This data describes a binding interaction between two proteins.

Sequence of the first protein:
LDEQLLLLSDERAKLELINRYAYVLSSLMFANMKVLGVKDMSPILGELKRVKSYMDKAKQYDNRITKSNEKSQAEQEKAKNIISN

Contacts between the two chains:
Residue R355 in the second protein contacts residue E35 in the first protein (closest heavy-atom distance 3.5 Å).
Residue G356 in the second protein interacts with residue D34 in the first protein (closest heavy-atom distance 4.3 Å).
Residue E352 in the second protein contacts residue E35 in the first protein (closest heavy-atom distance 3.1 Å).
Residue G356 in the second protein interacts with residue E35 in the first protein (closest heavy-atom distance 3.1 Å).
Residue K353 in the second protein is in contact with residue L39 in the first protein (closest heavy-atom distance 3.7 Å).
Residue K353 in the second protein contacts residue E35 in the first protein (closest heavy-atom distance 3.8 Å).
Residue M354 in the second protein interacts with residue E35 in the first protein (closest heavy-atom distance 4.4 Å).

Sequence of the second protein:
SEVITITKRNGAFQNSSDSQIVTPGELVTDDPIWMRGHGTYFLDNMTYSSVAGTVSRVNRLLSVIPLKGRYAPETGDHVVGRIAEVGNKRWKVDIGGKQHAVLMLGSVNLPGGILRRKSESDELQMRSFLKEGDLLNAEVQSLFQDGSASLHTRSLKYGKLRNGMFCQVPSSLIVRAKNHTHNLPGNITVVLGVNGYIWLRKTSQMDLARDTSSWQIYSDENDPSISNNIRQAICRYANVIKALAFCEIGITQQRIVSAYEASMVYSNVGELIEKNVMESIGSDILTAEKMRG